Sequence of protein 2:
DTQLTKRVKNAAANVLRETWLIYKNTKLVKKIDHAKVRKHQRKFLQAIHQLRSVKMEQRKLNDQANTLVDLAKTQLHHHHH

Sequence of protein 1:
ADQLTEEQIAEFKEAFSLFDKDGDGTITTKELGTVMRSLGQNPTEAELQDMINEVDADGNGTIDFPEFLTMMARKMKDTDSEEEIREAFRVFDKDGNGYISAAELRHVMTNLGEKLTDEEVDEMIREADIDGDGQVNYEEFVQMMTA

Interface contacts:
Residue E47 in protein 1 is in contact with residue E76 in protein 2 (closest heavy-atom distance 2.5 Å).
Residue M71 in protein 1 is in contact with residue V88 in protein 2 (closest heavy-atom distance 4.0 Å).
Residue P43 in protein 1 is in contact with residue Q83 in protein 2 (closest heavy-atom distance 3.6 Å).
Residue L18 in protein 1 interacts with residue Q94 in protein 2 (closest heavy-atom distance 3.8 Å).
Residue T79 in protein 1 interacts with residue H99 in protein 2 (closest heavy-atom distance 3.5 Å).
Residue D78 in protein 1 is in contact with residue H100 in protein 2 (closest heavy-atom distance 3.2 Å).
Residue D78 in protein 1 contacts residue H99 in protein 2 (closest heavy-atom distance 3.8 Å).
Residue M72 in protein 1 contacts residue A91 in protein 2 (closest heavy-atom distance 3.7 Å).
Residue E11 in protein 1 interacts with residue Q94 in protein 2 (closest heavy-atom distance 3.0 Å).
Residue A15 in protein 1 contacts residue A91 in protein 2 (closest heavy-atom distance 4.0 Å).
Residue D50 in protein 1 is in contact with residue D20 in protein 2 (closest heavy-atom distance 2.6 Å).
Residue L32 in protein 1 contacts residue L87 in protein 2 (closest heavy-atom distance 3.4 Å).
Residue K75 in protein 1 interacts with residue H101 in protein 2 (closest heavy-atom distance 3.4 Å).
Residue E47 in protein 1 is in contact with residue L80 in protein 2 (closest heavy-atom distance 3.8 Å).
Residue T79 in protein 1 is in contact with residue H101 in protein 2 (closest heavy-atom distance 3.7 Å).
Residue M51 in protein 1 interacts with residue Q83 in protein 2 (closest heavy-atom distance 3.9 Å).
Residue D50 in protein 1 contacts residue L80 in protein 2 (closest heavy-atom distance 3.8 Å).
Residue E47 in protein 1 interacts with residue K79 in protein 2 (closest heavy-atom distance 2.9 Å).
Residue S81 in protein 1 interacts with residue H100 in protein 2 (closest heavy-atom distance 4.0 Å).
Residue F68 in protein 1 contacts residue A91 in protein 2 (closest heavy-atom distance 4.0 Å).
Residue K75 in protein 1 is in contact with residue V88 in protein 2 (closest heavy-atom distance 4.0 Å).
Residue T146 in protein 1 contacts residue H98 in protein 2 (closest heavy-atom distance 4.3 Å).
Residue M71 in protein 1 contacts residue L87 in protein 2 (closest heavy-atom distance 3.6 Å).
Residue M36 in protein 1 is in contact with residue Q83 in protein 2 (closest heavy-atom distance 3.7 Å).
Residue K77 in protein 1 is in contact with residue K92 in protein 2 (closest heavy-atom distance 3.6 Å).
Residue M71 in protein 1 interacts with residue A84 in protein 2 (closest heavy-atom distance 3.5 Å).
Residue F12 in protein 1 contacts residue K92 in protein 2 (closest heavy-atom distance 4.3 Å).
Residue M36 in protein 1 is in contact with residue T86 in protein 2 (closest heavy-atom distance 4.3 Å).
Residue A15 in protein 1 contacts residue Q94 in protein 2 (closest heavy-atom distance 3.8 Å).
Residue F19 in protein 1 contacts residue A91 in protein 2 (closest heavy-atom distance 4.4 Å).
Residue F19 in protein 1 is in contact with residue L90 in protein 2 (closest heavy-atom distance 4.0 Å).
Residue L18 in protein 1 is in contact with residue L90 in protein 2 (closest heavy-atom distance 4.3 Å).
Residue L39 in protein 1 contacts residue L90 in protein 2 (closest heavy-atom distance 4.0 Å).
Residue S81 in protein 1 is in contact with residue H98 in protein 2 (closest heavy-atom distance 2.6 Å).
Residue I85 in protein 1 contacts residue H98 in protein 2 (closest heavy-atom distance 4.3 Å).
Residue Q41 in protein 1 is in contact with residue Q83 in protein 2 (closest heavy-atom distance 3.8 Å).
Residue M51 in protein 1 interacts with residue A84 in protein 2 (closest heavy-atom distance 4.2 Å).
Residue D78 in protein 1 is in contact with residue K92 in protein 2 (closest heavy-atom distance 2.9 Å).
Residue L39 in protein 1 contacts residue T86 in protein 2 (closest heavy-atom distance 3.4 Å).
Residue K75 in protein 1 is in contact with residue N85 in protein 2 (closest heavy-atom distance 2.8 Å).
Residue T79 in protein 1 contacts residue H100 in protein 2 (closest heavy-atom distance 3.0 Å).
Residue K75 in protein 1 is in contact with residue K92 in protein 2 (closest heavy-atom distance 2.9 Å).
Residue M72 in protein 1 contacts residue V88 in protein 2 (closest heavy-atom distance 3.2 Å).
Residue F19 in protein 1 contacts residue L87 in protein 2 (closest heavy-atom distance 3.1 Å).
Residue D80 in protein 1 is in contact with residue H99 in protein 2 (closest heavy-atom distance 3.7 Å).
Residue D78 in protein 1 contacts residue H101 in protein 2 (closest heavy-atom distance 3.5 Å).
Residue M76 in protein 1 interacts with residue K92 in protein 2 (closest heavy-atom distance 3.1 Å).
Residue E47 in protein 1 interacts with residue Q83 in protein 2 (closest heavy-atom distance 3.1 Å).
Residue E11 in protein 1 is in contact with residue L95 in protein 2 (closest heavy-atom distance 3.5 Å).
Residue S81 in protein 1 contacts residue H99 in protein 2 (closest heavy-atom distance 4.2 Å).
Residue Q41 in protein 1 contacts residue T86 in protein 2 (closest heavy-atom distance 2.6 Å).
Residue E14 in protein 1 contacts residue Q94 in protein 2 (closest heavy-atom distance 3.6 Å).
Residue V35 in protein 1 is in contact with residue L90 in protein 2 (closest heavy-atom distance 3.7 Å).
Residue M51 in protein 1 is in contact with residue L87 in protein 2 (closest heavy-atom distance 3.6 Å).
Residue M36 in protein 1 interacts with residue L87 in protein 2 (closest heavy-atom distance 3.9 Å).
Residue F12 in protein 1 contacts residue A91 in protein 2 (closest heavy-atom distance 3.9 Å).
Residue K77 in protein 1 interacts with residue H101 in protein 2 (closest heavy-atom distance 2.9 Å).
Residue Q8 in protein 1 is in contact with residue L95 in protein 2 (closest heavy-atom distance 3.8 Å).
Residue Q41 in protein 1 is in contact with residue D82 in protein 2 (closest heavy-atom distance 4.4 Å).
Residue M145 in protein 1 interacts with residue H98 in protein 2 (closest heavy-atom distance 4.0 Å).

These two protein chains interact to form a complex.